Sequence of chain A:
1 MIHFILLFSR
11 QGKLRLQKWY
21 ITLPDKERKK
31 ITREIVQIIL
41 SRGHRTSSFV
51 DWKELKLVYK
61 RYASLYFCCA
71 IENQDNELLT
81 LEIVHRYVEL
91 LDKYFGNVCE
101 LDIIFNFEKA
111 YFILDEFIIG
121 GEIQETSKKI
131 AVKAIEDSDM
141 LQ

Contacts between the two chains:
Residue E100 in chain A interacts with residue E160 in chain B (closest heavy-atom distance 2.5 Å).
Residue C99 in chain A interacts with residue N161 in chain B (closest heavy-atom distance 4.4 Å).
Residue Y62 in chain A contacts residue L164 in chain B (closest heavy-atom distance 2.9 Å).
Residue V98 in chain A interacts with residue S163 in chain B (closest heavy-atom distance 3.4 Å).
Residue A63 in chain A is in contact with residue L164 in chain B (closest heavy-atom distance 3.9 Å).
Residue V98 in chain A interacts with residue T162 in chain B (closest heavy-atom distance 3.8 Å).
Residue C99 in chain A contacts residue T162 in chain B (closest heavy-atom distance 3.6 Å).
Residue E100 in chain A contacts residue N161 in chain B (closest heavy-atom distance 4.7 Å).
Residue L101 in chain A is in contact with residue E160 in chain B (closest heavy-atom distance 3.8 Å).
Residue S64 in chain A contacts residue G159 in chain B (closest heavy-atom distance 4.6 Å).
Residue E100 in chain A is in contact with residue T162 in chain B (closest heavy-atom distance 4.5 Å).
Residue Y62 in chain A contacts residue S163 in chain B (closest heavy-atom distance 4.8 Å).
Residue C99 in chain A interacts with residue E160 in chain B (closest heavy-atom distance 3.4 Å).
Residue V98 in chain A is in contact with residue L164 in chain B (closest heavy-atom distance 3.2 Å).
Residue C99 in chain A contacts residue S163 in chain B (closest heavy-atom distance 5.0 Å).

The following describes two proteins that form a bound complex.

Sequence of chain B:
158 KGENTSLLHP